These two protein chains interact to form a complex.

Sequence of the first protein:
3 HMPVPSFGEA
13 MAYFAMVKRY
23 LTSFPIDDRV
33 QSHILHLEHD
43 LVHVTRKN

Sequence of the second protein:
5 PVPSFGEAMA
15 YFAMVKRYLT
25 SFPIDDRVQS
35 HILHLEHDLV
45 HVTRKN

Residue-level contacts at the interface:
Residue F26 in the first protein contacts residue V46 in the second protein (closest heavy-atom distance 3.6 Å).
Residue A12 in the first protein contacts residue Y22 in the second protein (closest heavy-atom distance 3.7 Å).
Residue Y22 in the first protein interacts with residue L43 in the second protein (closest heavy-atom distance 3.7 Å).
Residue M18 in the first protein contacts residue Y15 in the second protein (closest heavy-atom distance 3.4 Å).
Residue Y15 in the first protein interacts with residue M18 in the second protein (closest heavy-atom distance 3.5 Å).
Residue Y22 in the first protein interacts with residue F9 in the second protein (closest heavy-atom distance 3.4 Å).
Residue V19 in the first protein contacts residue A12 in the second protein (closest heavy-atom distance 4.0 Å).
Residue N50 in the first protein is in contact with residue F26 in the second protein (closest heavy-atom distance 2.9 Å).
Residue P7 in the first protein interacts with residue Y22 in the second protein (closest heavy-atom distance 3.3 Å).
Residue M4 in the first protein contacts residue A17 in the second protein (closest heavy-atom distance 3.9 Å).
Residue L39 in the first protein is in contact with residue F16 in the second protein (closest heavy-atom distance 3.9 Å).
Residue L39 in the first protein is in contact with residue L23 in the second protein (closest heavy-atom distance 3.6 Å).
Residue H3 in the first protein is in contact with residue R21 in the second protein (closest heavy-atom distance 4.0 Å).
Residue T47 in the first protein is in contact with residue Y22 in the second protein (closest heavy-atom distance 2.6 Å).
Residue M4 in the first protein contacts residue R21 in the second protein (closest heavy-atom distance 2.9 Å).
Residue M4 in the first protein contacts residue A14 in the second protein (closest heavy-atom distance 3.8 Å).
Residue P5 in the first protein contacts residue R21 in the second protein (closest heavy-atom distance 3.4 Å).
Residue F16 in the first protein contacts residue V19 in the second protein (closest heavy-atom distance 3.5 Å).
Residue V19 in the first protein is in contact with residue L43 in the second protein (closest heavy-atom distance 4.0 Å).
Residue H35 in the first protein is in contact with residue L39 in the second protein (closest heavy-atom distance 4.0 Å).
Residue V19 in the first protein interacts with residue F16 in the second protein (closest heavy-atom distance 3.6 Å).
Residue V6 in the first protein is in contact with residue S25 in the second protein (closest heavy-atom distance 4.0 Å).
Residue R21 in the first protein is in contact with residue P7 in the second protein (closest heavy-atom distance 3.7 Å).
Residue P27 in the first protein interacts with residue N50 in the second protein (closest heavy-atom distance 3.5 Å).
Residue M18 in the first protein contacts residue P7 in the second protein (closest heavy-atom distance 3.6 Å).
Residue L39 in the first protein contacts residue L39 in the second protein (closest heavy-atom distance 3.6 Å).
Residue H38 in the first protein contacts residue H35 in the second protein (closest heavy-atom distance 4.0 Å).
Residue L23 in the first protein contacts residue L43 in the second protein (closest heavy-atom distance 4.0 Å).
Residue N50 in the first protein contacts residue P27 in the second protein (closest heavy-atom distance 4.0 Å).
Residue L23 in the first protein interacts with residue L39 in the second protein (closest heavy-atom distance 3.6 Å).
Residue Y15 in the first protein interacts with residue V19 in the second protein (closest heavy-atom distance 3.9 Å).
Residue F16 in the first protein contacts residue L39 in the second protein (closest heavy-atom distance 3.8 Å).
Residue V46 in the first protein is in contact with residue F26 in the second protein (closest heavy-atom distance 3.8 Å).
Residue Y22 in the first protein is in contact with residue P7 in the second protein (closest heavy-atom distance 3.3 Å).
Residue A12 in the first protein is in contact with residue V19 in the second protein (closest heavy-atom distance 3.5 Å).
Residue L43 in the first protein interacts with residue Y22 in the second protein (closest heavy-atom distance 3.7 Å).
Residue S8 in the first protein is in contact with residue Y22 in the second protein (closest heavy-atom distance 4.0 Å).
Residue Y22 in the first protein interacts with residue S8 in the second protein (closest heavy-atom distance 4.0 Å).
Residue Y15 in the first protein contacts residue Y15 in the second protein (closest heavy-atom distance 3.5 Å).
Residue H35 in the first protein is in contact with residue D42 in the second protein (closest heavy-atom distance 2.5 Å).
Residue V6 in the first protein is in contact with residue R21 in the second protein (closest heavy-atom distance 3.4 Å).
Residue P7 in the first protein contacts residue M18 in the second protein (closest heavy-atom distance 3.3 Å).
Residue F26 in the first protein contacts residue N50 in the second protein (closest heavy-atom distance 3.6 Å).
Residue Y22 in the first protein is in contact with residue A12 in the second protein (closest heavy-atom distance 3.5 Å).
Residue H35 in the first protein is in contact with residue H38 in the second protein (closest heavy-atom distance 3.8 Å).
Residue M4 in the first protein is in contact with residue M18 in the second protein (closest heavy-atom distance 4.0 Å).
Residue D42 in the first protein is in contact with residue V32 in the second protein (closest heavy-atom distance 3.6 Å).
Residue S25 in the first protein is in contact with residue V6 in the second protein (closest heavy-atom distance 3.6 Å).
Residue I36 in the first protein interacts with residue L39 in the second protein (closest heavy-atom distance 3.6 Å).
Residue F9 in the first protein is in contact with residue Y22 in the second protein (closest heavy-atom distance 3.3 Å).
Residue V32 in the first protein is in contact with residue D42 in the second protein (closest heavy-atom distance 3.9 Å).
Residue H38 in the first protein interacts with residue R31 in the second protein (closest heavy-atom distance 4.0 Å).
Residue D42 in the first protein contacts residue H35 in the second protein (closest heavy-atom distance 2.5 Å).
Residue P5 in the first protein contacts residue M18 in the second protein (closest heavy-atom distance 3.9 Å).
Residue R21 in the first protein contacts residue P5 in the second protein (closest heavy-atom distance 3.2 Å).
Residue L43 in the first protein interacts with residue V19 in the second protein (closest heavy-atom distance 3.9 Å).
Residue V46 in the first protein interacts with residue V32 in the second protein (closest heavy-atom distance 4.0 Å).
Residue V19 in the first protein contacts residue Y15 in the second protein (closest heavy-atom distance 3.8 Å).
Residue Y22 in the first protein contacts residue T47 in the second protein (closest heavy-atom distance 2.7 Å).
Residue L43 in the first protein contacts residue L23 in the second protein (closest heavy-atom distance 3.8 Å).